Sequence of chain A:
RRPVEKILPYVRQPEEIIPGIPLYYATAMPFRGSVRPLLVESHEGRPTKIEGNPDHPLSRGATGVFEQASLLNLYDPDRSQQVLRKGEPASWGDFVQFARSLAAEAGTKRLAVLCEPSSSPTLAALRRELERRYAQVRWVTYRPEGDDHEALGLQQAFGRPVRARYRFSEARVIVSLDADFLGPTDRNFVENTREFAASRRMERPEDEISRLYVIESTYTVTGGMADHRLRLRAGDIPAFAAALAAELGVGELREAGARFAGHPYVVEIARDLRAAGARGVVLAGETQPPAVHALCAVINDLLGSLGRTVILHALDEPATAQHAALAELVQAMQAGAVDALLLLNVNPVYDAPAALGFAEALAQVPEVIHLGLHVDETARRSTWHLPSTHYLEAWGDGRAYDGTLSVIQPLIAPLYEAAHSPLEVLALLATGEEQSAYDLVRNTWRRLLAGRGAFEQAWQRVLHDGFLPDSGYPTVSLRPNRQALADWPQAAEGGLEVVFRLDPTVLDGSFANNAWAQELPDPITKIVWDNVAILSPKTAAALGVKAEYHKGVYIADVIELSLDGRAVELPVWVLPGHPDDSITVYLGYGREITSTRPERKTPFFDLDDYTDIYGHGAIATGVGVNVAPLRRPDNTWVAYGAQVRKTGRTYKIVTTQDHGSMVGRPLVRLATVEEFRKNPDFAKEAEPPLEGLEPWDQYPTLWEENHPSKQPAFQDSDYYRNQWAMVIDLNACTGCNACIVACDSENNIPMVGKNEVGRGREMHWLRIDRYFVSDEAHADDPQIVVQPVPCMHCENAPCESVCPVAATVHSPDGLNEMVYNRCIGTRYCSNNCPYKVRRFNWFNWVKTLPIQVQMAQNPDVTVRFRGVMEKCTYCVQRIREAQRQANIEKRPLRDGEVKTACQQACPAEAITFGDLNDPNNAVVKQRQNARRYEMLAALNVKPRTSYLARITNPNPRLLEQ

Sequence of chain B:
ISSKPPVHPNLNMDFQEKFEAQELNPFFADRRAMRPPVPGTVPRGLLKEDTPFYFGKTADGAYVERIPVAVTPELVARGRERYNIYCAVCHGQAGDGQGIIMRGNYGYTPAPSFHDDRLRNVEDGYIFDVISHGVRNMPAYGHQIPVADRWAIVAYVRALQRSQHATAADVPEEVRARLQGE

These two protein chains interact to form a complex.

Contacts between the two chains:
Residue Y894 in chain A contacts residue M40 in chain B (closest heavy-atom distance 3.2 Å).
Residue Q87 in chain A interacts with residue H170 in chain B (closest heavy-atom distance 3.6 Å).
Residue Y98 in chain A interacts with residue P70 in chain B (closest heavy-atom distance 3.6 Å).
Residue F939 in chain A contacts residue N39 in chain B (closest heavy-atom distance 3.6 Å).
Residue Y98 in chain A is in contact with residue R71 in chain B (closest heavy-atom distance 2.7 Å).
Residue R120 in chain A is in contact with residue F46 in chain B (closest heavy-atom distance 3.3 Å).
Residue F939 in chain A contacts residue M40 in chain B (closest heavy-atom distance 3.6 Å).
Residue R75 in chain A interacts with residue V34 in chain B (closest heavy-atom distance 3.5 Å).
Residue W469 in chain A is in contact with residue P66 in chain B (closest heavy-atom distance 3.0 Å).
Residue R76 in chain A interacts with residue P33 in chain B (closest heavy-atom distance 3.6 Å).
Residue D539 in chain A is in contact with residue R71 in chain B (closest heavy-atom distance 2.9 Å).
Residue Q931 in chain A contacts residue K45 in chain B (closest heavy-atom distance 3.6 Å).
Residue M929 in chain A interacts with residue N52 in chain B (closest heavy-atom distance 3.6 Å).
Residue Y99 in chain A is in contact with residue T68 in chain B (closest heavy-atom distance 3.5 Å).
Residue P933 in chain A contacts residue K45 in chain B (closest heavy-atom distance 3.6 Å).
Residue H538 in chain A interacts with residue R71 in chain B (closest heavy-atom distance 2.9 Å).
Residue E90 in chain A contacts residue K75 in chain B (closest heavy-atom distance 3.6 Å).
Residue R75 in chain A contacts residue P33 in chain B (closest heavy-atom distance 3.1 Å).
Residue I486 in chain A contacts residue R62 in chain B (closest heavy-atom distance 3.3 Å).
Residue V920 in chain A is in contact with residue E44 in chain B (closest heavy-atom distance 3.6 Å).
Residue E118 in chain A contacts residue A48 in chain B (closest heavy-atom distance 3.2 Å).
Residue A100 in chain A contacts residue R71 in chain B (closest heavy-atom distance 3.1 Å).
Residue L82 in chain A interacts with residue R59 in chain B (closest heavy-atom distance 3.4 Å).
Residue V935 in chain A contacts residue K45 in chain B (closest heavy-atom distance 3.0 Å).
Residue N127 in chain A is in contact with residue R71 in chain B (closest heavy-atom distance 2.6 Å).
Residue P484 in chain A interacts with residue T68 in chain B (closest heavy-atom distance 2.9 Å).
Residue L113 in chain A interacts with residue R71 in chain B (closest heavy-atom distance 3.5 Å).
Residue R120 in chain A interacts with residue A60 in chain B (closest heavy-atom distance 2.9 Å).
Residue Q534 in chain A is in contact with residue L74 in chain B (closest heavy-atom distance 3.4 Å).
Residue Y99 in chain A contacts residue V69 in chain B (closest heavy-atom distance 3.1 Å).
Residue P77 in chain A is in contact with residue F42 in chain B (closest heavy-atom distance 3.5 Å).
Residue L82 in chain A is in contact with residue R58 in chain B (closest heavy-atom distance 3.3 Å).
Residue Q483 in chain A contacts residue V69 in chain B (closest heavy-atom distance 3.2 Å).
Residue R76 in chain A interacts with residue P32 in chain B (closest heavy-atom distance 3.5 Å).
Residue K921 in chain A is in contact with residue E44 in chain B (closest heavy-atom distance 2.7 Å).
Residue G119 in chain A contacts residue R62 in chain B (closest heavy-atom distance 3.6 Å).
Residue Q928 in chain A interacts with residue K45 in chain B (closest heavy-atom distance 2.9 Å).
Residue P93 in chain A is in contact with residue A48 in chain B (closest heavy-atom distance 3.2 Å).
Residue V937 in chain A contacts residue K45 in chain B (closest heavy-atom distance 3.6 Å).
Residue G540 in chain A interacts with residue R71 in chain B (closest heavy-atom distance 3.4 Å).
Residue P933 in chain A contacts residue E47 in chain B (closest heavy-atom distance 3.5 Å).
Residue E89 in chain A contacts residue H170 in chain B (closest heavy-atom distance 3.5 Å).
Residue Q928 in chain A contacts residue E44 in chain B (closest heavy-atom distance 3.0 Å).
Residue H538 in chain A contacts residue G72 in chain B (closest heavy-atom distance 3.0 Å).
Residue H538 in chain A contacts residue P70 in chain B (closest heavy-atom distance 3.0 Å).
Residue I81 in chain A is in contact with residue Q49 in chain B (closest heavy-atom distance 3.0 Å).
Residue V85 in chain A contacts residue R59 in chain B (closest heavy-atom distance 3.5 Å).
Residue Q926 in chain A is in contact with residue F54 in chain B (closest heavy-atom distance 3.2 Å).
Residue M929 in chain A interacts with residue F46 in chain B (closest heavy-atom distance 3.5 Å).
Residue I91 in chain A interacts with residue P64 in chain B (closest heavy-atom distance 3.6 Å).
Residue Y84 in chain A contacts residue M61 in chain B (closest heavy-atom distance 3.3 Å).
Residue E118 in chain A interacts with residue M61 in chain B (closest heavy-atom distance 2.6 Å).
Residue E79 in chain A contacts residue F42 in chain B (closest heavy-atom distance 3.4 Å).
Residue R535 in chain A contacts residue L74 in chain B (closest heavy-atom distance 3.4 Å).
Residue V937 in chain A interacts with residue M40 in chain B (closest heavy-atom distance 3.4 Å).
Residue M929 in chain A interacts with residue F55 in chain B (closest heavy-atom distance 3.6 Å).
Residue P484 in chain A interacts with residue V65 in chain B (closest heavy-atom distance 3.1 Å).
Residue V937 in chain A is in contact with residue Q43 in chain B (closest heavy-atom distance 2.5 Å).
Residue Y99 in chain A is in contact with residue P70 in chain B (closest heavy-atom distance 3.6 Å).
Residue R75 in chain A contacts residue P32 in chain B (closest heavy-atom distance 3.0 Å).